Sequence of the first protein:
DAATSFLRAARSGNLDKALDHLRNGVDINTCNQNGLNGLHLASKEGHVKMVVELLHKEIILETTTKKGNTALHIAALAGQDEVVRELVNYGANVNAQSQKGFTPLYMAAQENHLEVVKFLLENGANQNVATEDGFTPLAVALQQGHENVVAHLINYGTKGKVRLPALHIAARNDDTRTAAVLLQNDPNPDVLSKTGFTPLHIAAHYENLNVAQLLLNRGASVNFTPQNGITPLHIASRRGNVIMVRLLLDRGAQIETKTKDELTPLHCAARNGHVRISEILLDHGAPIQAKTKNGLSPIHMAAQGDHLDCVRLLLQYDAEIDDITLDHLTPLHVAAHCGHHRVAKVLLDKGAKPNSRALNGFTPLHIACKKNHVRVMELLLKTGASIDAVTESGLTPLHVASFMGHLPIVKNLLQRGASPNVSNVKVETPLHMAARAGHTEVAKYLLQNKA

Residue-level contacts at the interface:
Residue L273 in the first protein interacts with residue Y21 in the second protein (closest heavy-atom distance 3.6 Å).
Residue Y216 in the first protein interacts with residue N15 in the second protein (closest heavy-atom distance 3.9 Å).
Residue K270 in the first protein contacts residue E22 in the second protein (closest heavy-atom distance 2.7 Å).
Residue T205 in the first protein contacts residue E13 in the second protein (closest heavy-atom distance 3.5 Å).
Residue E132 in the first protein is in contact with residue Y8 in the second protein (closest heavy-atom distance 3.2 Å).
Residue R95 in the first protein interacts with residue L4 in the second protein (closest heavy-atom distance 3.5 Å).
Residue V410 in the first protein contacts residue M31 in the second protein (closest heavy-atom distance 3.7 Å).
Residue N238 in the first protein interacts with residue Q18 in the second protein (closest heavy-atom distance 3.9 Å).
Residue P175 in the first protein is in contact with residue E9 in the second protein (closest heavy-atom distance 3.7 Å).
Residue V172 in the first protein interacts with residue E9 in the second protein (closest heavy-atom distance 3.1 Å).
Residue K204 in the first protein interacts with residue E9 in the second protein (closest heavy-atom distance 3.1 Å).
Residue R182 in the first protein interacts with residue M12 in the second protein (closest heavy-atom distance 3.9 Å).
Residue R173 in the first protein contacts residue Y8 in the second protein (closest heavy-atom distance 3.7 Å).
Residue T205 in the first protein is in contact with residue E9 in the second protein (closest heavy-atom distance 3.8 Å).
Residue I240 in the first protein contacts residue Y21 in the second protein (closest heavy-atom distance 3.7 Å).
Residue R281 in the first protein is in contact with residue E22 in the second protein (closest heavy-atom distance 3.0 Å).
Residue L174 in the first protein contacts residue M12 in the second protein (closest heavy-atom distance 3.9 Å).
Residue I212 in the first protein interacts with residue M12 in the second protein (closest heavy-atom distance 3.8 Å).
Residue L174 in the first protein contacts residue E9 in the second protein (closest heavy-atom distance 3.5 Å).
Residue N304 in the first protein contacts residue D23 in the second protein (closest heavy-atom distance 3.0 Å).
Residue L174 in the first protein is in contact with residue D6 in the second protein (closest heavy-atom distance 3.2 Å).
Residue R248 in the first protein is in contact with residue E20 in the second protein (closest heavy-atom distance 3.7 Å).
Residue R281 in the first protein interacts with residue P24 in the second protein (closest heavy-atom distance 3.4 Å).
Residue L306 in the first protein contacts residue D23 in the second protein (closest heavy-atom distance 4.0 Å).
Residue R173 in the first protein contacts residue E9 in the second protein (closest heavy-atom distance 3.7 Å).
Residue K303 in the first protein interacts with residue D23 in the second protein (closest heavy-atom distance 3.8 Å).
Residue F207 in the first protein is in contact with residue L16 in the second protein (closest heavy-atom distance 3.5 Å).
Residue F207 in the first protein interacts with residue Q18 in the second protein (closest heavy-atom distance 3.6 Å).
Residue R281 in the first protein interacts with residue D23 in the second protein (closest heavy-atom distance 3.6 Å).
Residue R173 in the first protein is in contact with residue D7 in the second protein (closest heavy-atom distance 3.3 Å).
Residue I179 in the first protein interacts with residue D7 in the second protein (closest heavy-atom distance 3.6 Å).
Residue K380 in the first protein interacts with residue E28 in the second protein (closest heavy-atom distance 3.3 Å).
Residue L405 in the first protein is in contact with residue M31 in the second protein (closest heavy-atom distance 3.7 Å).
Residue T269 in the first protein is in contact with residue Y21 in the second protein (closest heavy-atom distance 3.4 Å).
Residue F413 in the first protein interacts with residue M31 in the second protein (closest heavy-atom distance 3.4 Å).
Residue R182 in the first protein contacts residue D6 in the second protein (closest heavy-atom distance 3.9 Å).
Residue D337 in the first protein interacts with residue I26 in the second protein (closest heavy-atom distance 3.5 Å).
Residue H215 in the first protein is in contact with residue L16 in the second protein (closest heavy-atom distance 3.6 Å).
Residue R248 in the first protein contacts residue Y21 in the second protein (closest heavy-atom distance 3.2 Å).
Residue L273 in the first protein is in contact with residue D23 in the second protein (closest heavy-atom distance 4.0 Å).
Residue S203 in the first protein is in contact with residue E9 in the second protein (closest heavy-atom distance 3.5 Å).
Residue H215 in the first protein interacts with residue N15 in the second protein (closest heavy-atom distance 3.2 Å).
Residue V172 in the first protein is in contact with residue Y8 in the second protein (closest heavy-atom distance 3.5 Å).
Residue C278 in the first protein is in contact with residue Y21 in the second protein (closest heavy-atom distance 3.9 Å).
Residue K380 in the first protein contacts residue S29 in the second protein (closest heavy-atom distance 2.2 Å).
Residue R248 in the first protein is in contact with residue L16 in the second protein (closest heavy-atom distance 3.5 Å).
Residue L174 in the first protein is in contact with residue Y8 in the second protein (closest heavy-atom distance 4.0 Å).
Residue D271 in the first protein contacts residue E22 in the second protein (closest heavy-atom distance 3.0 Å).
Residue H347 in the first protein contacts residue P27 in the second protein (closest heavy-atom distance 3.8 Å).
Residue M443 in the first protein contacts residue M31 in the second protein (closest heavy-atom distance 3.3 Å).
Residue R281 in the first protein contacts residue E20 in the second protein (closest heavy-atom distance 2.9 Å).
Residue I245 in the first protein contacts residue Y21 in the second protein (closest heavy-atom distance 3.3 Å).
Residue D271 in the first protein interacts with residue D23 in the second protein (closest heavy-atom distance 2.8 Å).
Residue I212 in the first protein is in contact with residue L16 in the second protein (closest heavy-atom distance 3.7 Å).
Residue T302 in the first protein contacts residue D23 in the second protein (closest heavy-atom distance 2.7 Å).
Residue L174 in the first protein is in contact with residue D7 in the second protein (closest heavy-atom distance 2.7 Å).
Residue R248 in the first protein contacts residue E17 in the second protein (closest heavy-atom distance 3.1 Å).
Residue M311 in the first protein interacts with residue D23 in the second protein (closest heavy-atom distance 3.3 Å).
Residue Y216 in the first protein contacts residue M12 in the second protein (closest heavy-atom distance 3.9 Å).
Residue H244 in the first protein is in contact with residue Y21 in the second protein (closest heavy-atom distance 3.6 Å).

The following describes two proteins that form a bound complex.

Sequence of the second protein:
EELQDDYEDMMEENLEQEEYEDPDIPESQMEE